These two protein chains interact to form a complex.

Sequence of the second protein:
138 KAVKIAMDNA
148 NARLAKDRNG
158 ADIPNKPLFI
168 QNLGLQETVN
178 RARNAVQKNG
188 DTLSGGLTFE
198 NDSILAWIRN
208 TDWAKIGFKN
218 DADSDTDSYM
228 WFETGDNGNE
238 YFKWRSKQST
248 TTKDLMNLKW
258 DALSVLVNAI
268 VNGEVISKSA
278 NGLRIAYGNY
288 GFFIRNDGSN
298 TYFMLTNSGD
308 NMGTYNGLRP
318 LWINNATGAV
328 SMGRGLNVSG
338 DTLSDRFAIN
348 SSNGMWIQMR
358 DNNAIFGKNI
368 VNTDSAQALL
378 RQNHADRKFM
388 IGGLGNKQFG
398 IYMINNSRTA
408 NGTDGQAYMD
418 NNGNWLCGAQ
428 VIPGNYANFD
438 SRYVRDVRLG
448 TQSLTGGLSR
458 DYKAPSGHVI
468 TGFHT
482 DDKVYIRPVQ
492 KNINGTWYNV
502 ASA

Contacts between the two chains:
Residue I267 in the second protein is in contact with residue L260 in the first protein (closest heavy-atom distance 2.8 Å).
Residue R206 in the second protein is in contact with residue F215 in the first protein (closest heavy-atom distance 2.7 Å).
Residue A203 in the second protein interacts with residue F196 in the first protein (closest heavy-atom distance 2.8 Å).
Residue N198 in the second protein contacts residue S191 in the first protein (closest heavy-atom distance 2.5 Å).
Residue I267 in the second protein contacts residue V262 in the first protein (closest heavy-atom distance 2.8 Å).
Residue Y238 in the second protein contacts residue D224 in the first protein (closest heavy-atom distance 2.5 Å).
Residue R242 in the second protein is in contact with residue E230 in the first protein (closest heavy-atom distance 2.9 Å).
Residue A375 in the second protein is in contact with residue N359 in the first protein (closest heavy-atom distance 2.9 Å).
Residue N146 in the second protein is in contact with residue N148 in the first protein (closest heavy-atom distance 2.5 Å).
Residue W204 in the second protein is in contact with residue S200 in the first protein (closest heavy-atom distance 2.8 Å).
Residue R178 in the second protein contacts residue A179 in the first protein (closest heavy-atom distance 2.9 Å).
Residue R439 in the second protein interacts with residue D437 in the first protein (closest heavy-atom distance 2.6 Å).
Residue D209 in the second protein interacts with residue D220 in the first protein (closest heavy-atom distance 2.8 Å).
Residue R281 in the second protein contacts residue V272 in the first protein (closest heavy-atom distance 2.9 Å).
Residue N181 in the second protein is in contact with residue K185 in the first protein (closest heavy-atom distance 2.7 Å).
Residue R378 in the second protein is in contact with residue I362 in the first protein (closest heavy-atom distance 2.9 Å).
Residue I273 in the second protein is in contact with residue V268 in the first protein (closest heavy-atom distance 2.8 Å).
Residue N269 in the second protein interacts with residue V262 in the first protein (closest heavy-atom distance 2.7 Å).
Residue S336 in the second protein is in contact with residue M329 in the first protein (closest heavy-atom distance 2.8 Å).
Residue N169 in the second protein is in contact with residue N156 in the first protein (closest heavy-atom distance 2.8 Å).
Residue A283 in the second protein interacts with residue S274 in the first protein (closest heavy-atom distance 2.9 Å).
Residue N366 in the second protein is in contact with residue S348 in the first protein (closest heavy-atom distance 2.7 Å).
Residue S243 in the second protein is in contact with residue T231 in the first protein (closest heavy-atom distance 2.8 Å).
Residue A461 in the second protein contacts residue T468 in the first protein (closest heavy-atom distance 2.7 Å).
Residue T195 in the second protein is in contact with residue L190 in the first protein (closest heavy-atom distance 2.6 Å).
Residue R331 in the second protein contacts residue T324 in the first protein (closest heavy-atom distance 2.7 Å).
Residue Y238 in the second protein is in contact with residue M227 in the first protein (closest heavy-atom distance 2.8 Å).
Residue Q374 in the second protein contacts residue S349 in the first protein (closest heavy-atom distance 2.8 Å).
Residue G431 in the second protein contacts residue C424 in the first protein (closest heavy-atom distance 2.7 Å).
Residue S276 in the second protein contacts residue N269 in the first protein (closest heavy-atom distance 2.6 Å).
Residue I429 in the second protein is in contact with residue W422 in the first protein (closest heavy-atom distance 2.8 Å).
Residue R457 in the second protein is in contact with residue T472 in the first protein (closest heavy-atom distance 2.4 Å).
Residue N408 in the second protein interacts with residue I354 in the first protein (closest heavy-atom distance 2.9 Å).
Residue K240 in the second protein interacts with residue M227 in the first protein (closest heavy-atom distance 2.8 Å).
Residue F363 in the second protein is in contact with residue I346 in the first protein (closest heavy-atom distance 2.9 Å).
Residue L340 in the second protein is in contact with residue V335 in the first protein (closest heavy-atom distance 2.7 Å).
Residue N334 in the second protein contacts residue M329 in the first protein (closest heavy-atom distance 2.7 Å).
Residue N265 in the second protein is in contact with residue L260 in the first protein (closest heavy-atom distance 2.9 Å).
Residue R150 in the second protein is in contact with residue A147 in the first protein (closest heavy-atom distance 2.5 Å).
Residue R343 in the second protein contacts residue D338 in the first protein (closest heavy-atom distance 2.7 Å).
Residue S246 in the second protein contacts residue D233 in the first protein (closest heavy-atom distance 2.8 Å).
Residue K492 in the second protein contacts residue D443 in the first protein (closest heavy-atom distance 2.5 Å).
Residue Q427 in the second protein contacts residue W422 in the first protein (closest heavy-atom distance 2.8 Å).
Residue A345 in the second protein interacts with residue T339 in the first protein (closest heavy-atom distance 2.7 Å).
Residue S274 in the second protein contacts residue G270 in the first protein (closest heavy-atom distance 2.8 Å).
Residue D342 in the second protein is in contact with residue G337 in the first protein (closest heavy-atom distance 2.6 Å).
Residue D458 in the second protein contacts residue Y486 in the first protein (closest heavy-atom distance 2.3 Å).
Residue A504 in the second protein contacts residue R488 in the first protein (closest heavy-atom distance 2.9 Å).
Residue N369 in the second protein interacts with residue N350 in the first protein (closest heavy-atom distance 2.7 Å).
Residue Y459 in the second protein interacts with residue F470 in the first protein (closest heavy-atom distance 2.7 Å).
Residue K244 in the second protein interacts with residue T231 in the first protein (closest heavy-atom distance 2.9 Å).
Residue Y440 in the second protein is in contact with residue D437 in the first protein (closest heavy-atom distance 2.5 Å).
Residue N366 in the second protein is in contact with residue N347 in the first protein (closest heavy-atom distance 2.9 Å).
Residue D383 in the second protein contacts residue N393 in the first protein (closest heavy-atom distance 2.7 Å).
Residue K250 in the second protein is in contact with residue W257 in the first protein (closest heavy-atom distance 2.8 Å).
Residue N435 in the second protein is in contact with residue V428 in the first protein (closest heavy-atom distance 2.8 Å).
Residue L340 in the second protein is in contact with residue L333 in the first protein (closest heavy-atom distance 2.8 Å).
Residue N347 in the second protein is in contact with residue D342 in the first protein (closest heavy-atom distance 2.8 Å).
Residue S341 in the second protein is in contact with residue T339 in the first protein (closest heavy-atom distance 2.7 Å).
Residue E271 in the second protein is in contact with residue N265 in the first protein (closest heavy-atom distance 2.8 Å).

Sequence of the first protein:
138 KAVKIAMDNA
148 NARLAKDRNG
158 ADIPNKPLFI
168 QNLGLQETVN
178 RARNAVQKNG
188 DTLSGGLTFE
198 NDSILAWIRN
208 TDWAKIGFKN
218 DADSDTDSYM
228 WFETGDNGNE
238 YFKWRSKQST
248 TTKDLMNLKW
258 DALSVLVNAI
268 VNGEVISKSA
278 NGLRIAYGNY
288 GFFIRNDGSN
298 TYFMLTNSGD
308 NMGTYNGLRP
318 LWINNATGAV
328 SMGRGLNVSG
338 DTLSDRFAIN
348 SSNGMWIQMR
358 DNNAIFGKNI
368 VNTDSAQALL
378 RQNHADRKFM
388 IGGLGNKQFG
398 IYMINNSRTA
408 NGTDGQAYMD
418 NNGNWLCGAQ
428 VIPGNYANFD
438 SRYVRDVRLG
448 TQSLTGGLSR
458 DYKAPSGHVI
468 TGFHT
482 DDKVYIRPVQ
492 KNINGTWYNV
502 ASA